Sequence of the first protein:
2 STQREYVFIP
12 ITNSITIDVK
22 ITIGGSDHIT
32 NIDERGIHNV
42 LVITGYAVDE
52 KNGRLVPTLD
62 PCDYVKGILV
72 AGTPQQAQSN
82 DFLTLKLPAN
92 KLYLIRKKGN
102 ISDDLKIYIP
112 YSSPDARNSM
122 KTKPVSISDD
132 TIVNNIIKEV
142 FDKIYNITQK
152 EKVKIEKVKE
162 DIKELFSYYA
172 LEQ

Sequence of the second protein:
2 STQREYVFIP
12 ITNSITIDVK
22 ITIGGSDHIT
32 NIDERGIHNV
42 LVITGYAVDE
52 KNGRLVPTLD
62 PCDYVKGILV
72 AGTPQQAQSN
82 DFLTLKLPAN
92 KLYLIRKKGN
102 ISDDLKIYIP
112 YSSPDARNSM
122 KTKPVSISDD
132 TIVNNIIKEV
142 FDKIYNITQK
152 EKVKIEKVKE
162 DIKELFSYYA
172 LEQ

Interface contacts:
Residue K92 in the second protein is in contact with residue K122 in the first protein (closest heavy-atom distance 4.3 Å).
Residue Y94 in the second protein interacts with residue P62 in the first protein (closest heavy-atom distance 3.7 Å).
Residue T85 in the second protein interacts with residue D116 in the first protein (closest heavy-atom distance 3.4 Å).
Residue P115 in the second protein is in contact with residue L84 in the first protein (closest heavy-atom distance 3.1 Å).
Residue L84 in the second protein interacts with residue Y112 in the first protein (closest heavy-atom distance 3.9 Å).
Residue L60 in the second protein contacts residue I44 in the first protein (closest heavy-atom distance 3.5 Å).
Residue A117 in the second protein is in contact with residue K107 in the first protein (closest heavy-atom distance 4.0 Å).
Residue L60 in the second protein is in contact with residue K92 in the first protein (closest heavy-atom distance 4.1 Å).
Residue S120 in the second protein interacts with residue L88 in the first protein (closest heavy-atom distance 4.0 Å).
Residue K92 in the second protein is in contact with residue M121 in the first protein (closest heavy-atom distance 3.9 Å).
Residue L60 in the second protein interacts with residue Y94 in the first protein (closest heavy-atom distance 4.3 Å).
Residue T45 in the second protein interacts with residue P62 in the first protein (closest heavy-atom distance 3.4 Å).
Residue L88 in the second protein interacts with residue S120 in the first protein (closest heavy-atom distance 4.2 Å).
Residue Y47 in the second protein interacts with residue L60 in the first protein (closest heavy-atom distance 4.1 Å).
Residue P62 in the second protein interacts with residue Y94 in the first protein (closest heavy-atom distance 3.5 Å).
Residue K122 in the second protein interacts with residue P89 in the first protein (closest heavy-atom distance 4.0 Å).
Residue K92 in the second protein is in contact with residue D61 in the first protein (closest heavy-atom distance 2.8 Å).
Residue K92 in the second protein interacts with residue T123 in the first protein (closest heavy-atom distance 2.9 Å).
Residue M121 in the second protein is in contact with residue L86 in the first protein (closest heavy-atom distance 3.6 Å).
Residue L60 in the second protein is in contact with residue L86 in the first protein (closest heavy-atom distance 3.5 Å).
Residue Y112 in the second protein interacts with residue Y112 in the first protein (closest heavy-atom distance 3.5 Å).
Residue K87 in the second protein interacts with residue S120 in the first protein (closest heavy-atom distance 3.6 Å).
Residue T85 in the second protein is in contact with residue A117 in the first protein (closest heavy-atom distance 2.8 Å).
Residue M121 in the second protein interacts with residue K87 in the first protein (closest heavy-atom distance 3.1 Å).
Residue M121 in the second protein interacts with residue P89 in the first protein (closest heavy-atom distance 4.2 Å).
Residue L86 in the second protein contacts residue P115 in the first protein (closest heavy-atom distance 3.4 Å).
Residue L60 in the second protein is in contact with residue Y47 in the first protein (closest heavy-atom distance 3.9 Å).
Residue N119 in the second protein contacts residue K87 in the first protein (closest heavy-atom distance 3.2 Å).
Residue R118 in the second protein contacts residue K107 in the first protein (closest heavy-atom distance 4.0 Å).
Residue M121 in the second protein contacts residue L88 in the first protein (closest heavy-atom distance 3.6 Å).
Residue K124 in the second protein is in contact with residue K92 in the first protein (closest heavy-atom distance 3.2 Å).
Residue R118 in the second protein contacts residue K87 in the first protein (closest heavy-atom distance 3.2 Å).
Residue D61 in the second protein contacts residue K92 in the first protein (closest heavy-atom distance 3.1 Å).
Residue K87 in the second protein is in contact with residue N119 in the first protein (closest heavy-atom distance 3.2 Å).
Residue D105 in the second protein interacts with residue S120 in the first protein (closest heavy-atom distance 3.2 Å).
Residue K87 in the second protein is in contact with residue A117 in the first protein (closest heavy-atom distance 3.5 Å).
Residue L84 in the second protein is in contact with residue P115 in the first protein (closest heavy-atom distance 3.1 Å).
Residue S120 in the second protein is in contact with residue P89 in the first protein (closest heavy-atom distance 3.8 Å).
Residue K122 in the second protein is in contact with residue K92 in the first protein (closest heavy-atom distance 3.5 Å).
Residue L86 in the second protein interacts with residue M121 in the first protein (closest heavy-atom distance 3.9 Å).
Residue I110 in the second protein interacts with residue L60 in the first protein (closest heavy-atom distance 3.8 Å).
Residue T85 in the second protein contacts residue P115 in the first protein (closest heavy-atom distance 3.7 Å).
Residue P58 in the second protein interacts with residue L86 in the first protein (closest heavy-atom distance 4.0 Å).
Residue L93 in the second protein interacts with residue D61 in the first protein (closest heavy-atom distance 4.3 Å).
Residue K87 in the second protein interacts with residue M121 in the first protein (closest heavy-atom distance 3.4 Å).
Residue L93 in the second protein interacts with residue L60 in the first protein (closest heavy-atom distance 4.2 Å).
Residue T123 in the second protein contacts residue K92 in the first protein (closest heavy-atom distance 2.2 Å).
Residue P115 in the second protein contacts residue T85 in the first protein (closest heavy-atom distance 3.2 Å).
Residue I108 in the second protein is in contact with residue L60 in the first protein (closest heavy-atom distance 4.1 Å).
Residue K92 in the second protein contacts residue L60 in the first protein (closest heavy-atom distance 3.8 Å).
Residue Y47 in the second protein is in contact with residue T59 in the first protein (closest heavy-atom distance 4.3 Å).
Residue S120 in the second protein contacts residue K87 in the first protein (closest heavy-atom distance 3.2 Å).
Residue S120 in the second protein interacts with residue D105 in the first protein (closest heavy-atom distance 2.5 Å).
Residue L86 in the second protein interacts with residue L60 in the first protein (closest heavy-atom distance 3.7 Å).
Residue I44 in the second protein interacts with residue L60 in the first protein (closest heavy-atom distance 3.7 Å).
Residue L84 in the second protein is in contact with residue D116 in the first protein (closest heavy-atom distance 3.8 Å).
Residue Y94 in the second protein is in contact with residue L60 in the first protein (closest heavy-atom distance 4.3 Å).
Residue P89 in the second protein contacts residue M121 in the first protein (closest heavy-atom distance 3.8 Å).
Residue L86 in the second protein contacts residue A117 in the first protein (closest heavy-atom distance 3.7 Å).
Residue P115 in the second protein is in contact with residue L86 in the first protein (closest heavy-atom distance 3.5 Å).

The following describes two proteins that form a bound complex.